The following describes two proteins that form a bound complex.

Sequence of protein 2:
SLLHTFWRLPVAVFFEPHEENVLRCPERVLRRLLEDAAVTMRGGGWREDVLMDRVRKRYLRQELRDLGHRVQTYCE

Residue-level contacts at the interface:
Residue P11 in protein 2 is in contact with residue F15 in protein 1 (closest heavy-atom distance 4.3 Å).
Residue N22 in protein 2 is in contact with residue L4 in protein 1 (closest heavy-atom distance 4.7 Å).
Residue F16 in protein 2 is in contact with residue L10 in protein 1 (closest heavy-atom distance 4.0 Å).
Residue E21 in protein 2 interacts with residue F7 in protein 1 (closest heavy-atom distance 3.5 Å).
Residue K58 in protein 2 interacts with residue R57 in protein 1 (closest heavy-atom distance 4.2 Å).
Residue V14 in protein 2 contacts residue A13 in protein 1 (closest heavy-atom distance 3.8 Å).
Residue N22 in protein 2 contacts residue H5 in protein 1 (closest heavy-atom distance 3.2 Å).
Residue L24 in protein 2 interacts with residue H5 in protein 1 (closest heavy-atom distance 4.8 Å).
Residue F15 in protein 2 contacts residue V14 in protein 1 (closest heavy-atom distance 3.7 Å).
Residue N22 in protein 2 contacts residue F7 in protein 1 (closest heavy-atom distance 3.4 Å).
Residue R25 in protein 2 contacts residue L3 in protein 1 (closest heavy-atom distance 3.3 Å).
Residue V23 in protein 2 interacts with residue H5 in protein 1 (closest heavy-atom distance 2.7 Å).
Residue N22 in protein 2 interacts with residue T6 in protein 1 (closest heavy-atom distance 3.8 Å).
Residue F15 in protein 2 is in contact with residue A13 in protein 1 (closest heavy-atom distance 4.4 Å).
Residue V12 in protein 2 contacts residue A13 in protein 1 (closest heavy-atom distance 4.1 Å).
Residue F16 in protein 2 interacts with residue V12 in protein 1 (closest heavy-atom distance 4.1 Å).
Residue P11 in protein 2 interacts with residue V14 in protein 1 (closest heavy-atom distance 3.4 Å).
Residue E28 in protein 2 contacts residue S2 in protein 1 (closest heavy-atom distance 2.5 Å).
Residue F16 in protein 2 is in contact with residue P11 in protein 1 (closest heavy-atom distance 3.6 Å).
Residue L10 in protein 2 contacts residue F15 in protein 1 (closest heavy-atom distance 4.9 Å).
Residue A13 in protein 2 contacts residue V12 in protein 1 (closest heavy-atom distance 4.2 Å).
Residue V23 in protein 2 is in contact with residue L4 in protein 1 (closest heavy-atom distance 3.4 Å).
Residue E17 in protein 2 interacts with residue W8 in protein 1 (closest heavy-atom distance 3.8 Å).
Residue E28 in protein 2 contacts residue L3 in protein 1 (closest heavy-atom distance 4.8 Å).
Residue A13 in protein 2 interacts with residue A13 in protein 1 (closest heavy-atom distance 3.8 Å).
Residue R25 in protein 2 interacts with residue S2 in protein 1 (closest heavy-atom distance 4.5 Å).
Residue E17 in protein 2 interacts with residue V12 in protein 1 (closest heavy-atom distance 3.5 Å).
Residue H19 in protein 2 interacts with residue W8 in protein 1 (closest heavy-atom distance 4.5 Å).
Residue F15 in protein 2 is in contact with residue R25 in protein 1 (closest heavy-atom distance 3.7 Å).
Residue F16 in protein 2 interacts with residue T6 in protein 1 (closest heavy-atom distance 3.6 Å).
Residue L24 in protein 2 interacts with residue S2 in protein 1 (closest heavy-atom distance 3.7 Å).
Residue F16 in protein 2 is in contact with residue R9 in protein 1 (closest heavy-atom distance 3.2 Å).
Residue F16 in protein 2 interacts with residue W8 in protein 1 (closest heavy-atom distance 3.4 Å).
Residue F15 in protein 2 contacts residue P11 in protein 1 (closest heavy-atom distance 3.3 Å).
Residue E21 in protein 2 contacts residue H5 in protein 1 (closest heavy-atom distance 4.2 Å).
Residue A13 in protein 2 contacts residue V14 in protein 1 (closest heavy-atom distance 3.4 Å).
Residue R25 in protein 2 is in contact with residue H5 in protein 1 (closest heavy-atom distance 3.5 Å).
Residue V14 in protein 2 interacts with residue P11 in protein 1 (closest heavy-atom distance 3.6 Å).
Residue V14 in protein 2 contacts residue V12 in protein 1 (closest heavy-atom distance 3.4 Å).
Residue H19 in protein 2 interacts with residue F7 in protein 1 (closest heavy-atom distance 3.3 Å).
Residue P27 in protein 2 interacts with residue S2 in protein 1 (closest heavy-atom distance 4.4 Å).
Residue L24 in protein 2 contacts residue L3 in protein 1 (closest heavy-atom distance 4.8 Å).
Residue P11 in protein 2 is in contact with residue F16 in protein 1 (closest heavy-atom distance 4.0 Å).
Residue C26 in protein 2 interacts with residue S2 in protein 1 (closest heavy-atom distance 3.0 Å).
Residue F15 in protein 2 is in contact with residue V12 in protein 1 (closest heavy-atom distance 2.4 Å).
Residue L24 in protein 2 interacts with residue L4 in protein 1 (closest heavy-atom distance 3.8 Å).
Residue R25 in protein 2 contacts residue L4 in protein 1 (closest heavy-atom distance 4.0 Å).
Residue V23 in protein 2 interacts with residue T6 in protein 1 (closest heavy-atom distance 4.7 Å).
Residue R29 in protein 2 interacts with residue S2 in protein 1 (closest heavy-atom distance 4.5 Å).
Residue V12 in protein 2 interacts with residue V14 in protein 1 (closest heavy-atom distance 4.2 Å).
Residue F15 in protein 2 is in contact with residue V23 in protein 1 (closest heavy-atom distance 3.6 Å).

Sequence of protein 1:
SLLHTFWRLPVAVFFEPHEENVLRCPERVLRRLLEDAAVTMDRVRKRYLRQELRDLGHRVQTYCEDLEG